Sequence of the second protein:
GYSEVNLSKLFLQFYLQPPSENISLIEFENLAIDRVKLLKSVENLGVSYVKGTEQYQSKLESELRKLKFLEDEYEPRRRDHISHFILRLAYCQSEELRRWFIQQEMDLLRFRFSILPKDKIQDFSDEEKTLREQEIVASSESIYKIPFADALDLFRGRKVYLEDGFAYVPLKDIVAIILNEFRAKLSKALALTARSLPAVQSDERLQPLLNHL

This data describes a binding interaction between two proteins.

Interface contacts:
Residue R216 in the first protein is in contact with residue A184 in the second protein (closest heavy-atom distance 5.0 Å).
Residue E190 in the first protein contacts residue R214 in the second protein (closest heavy-atom distance 3.0 Å).
Residue I188 in the first protein interacts with residue F204 in the second protein (closest heavy-atom distance 3.6 Å).
Residue L194 in the first protein contacts residue R214 in the second protein (closest heavy-atom distance 3.4 Å).
Residue I211 in the first protein is in contact with residue S185 in the second protein (closest heavy-atom distance 4.6 Å).
Residue P213 in the first protein interacts with residue S185 in the second protein (closest heavy-atom distance 3.0 Å).
Residue H212 in the first protein contacts residue K215 in the second protein (closest heavy-atom distance 4.5 Å).
Residue Y191 in the first protein contacts residue F211 in the second protein (closest heavy-atom distance 3.2 Å).
Residue K150 in the first protein is in contact with residue D220 in the second protein (closest heavy-atom distance 4.2 Å).
Residue F153 in the first protein contacts residue F211 in the second protein (closest heavy-atom distance 4.2 Å).
Residue F153 in the first protein is in contact with residue L218 in the second protein (closest heavy-atom distance 3.9 Å).
Residue A183 in the first protein contacts residue L208 in the second protein (closest heavy-atom distance 3.2 Å).
Residue L180 in the first protein is in contact with residue A205 in the second protein (closest heavy-atom distance 4.6 Å).
Residue V184 in the first protein contacts residue L208 in the second protein (closest heavy-atom distance 3.9 Å).
Residue I211 in the first protein contacts residue A184 in the second protein (closest heavy-atom distance 3.2 Å).
Residue F153 in the first protein interacts with residue D220 in the second protein (closest heavy-atom distance 3.5 Å).
Residue E151 in the first protein interacts with residue D220 in the second protein (closest heavy-atom distance 2.5 Å).
Residue E151 in the first protein contacts residue E219 in the second protein (closest heavy-atom distance 3.5 Å).
Residue Y191 in the first protein interacts with residue R212 in the second protein (closest heavy-atom distance 4.3 Å).
Residue F214 in the first protein is in contact with residue R214 in the second protein (closest heavy-atom distance 4.0 Å).
Residue F153 in the first protein is in contact with residue F204 in the second protein (closest heavy-atom distance 3.5 Å).
Residue G187 in the first protein interacts with residue F211 in the second protein (closest heavy-atom distance 3.4 Å).
Residue F153 in the first protein contacts residue E219 in the second protein (closest heavy-atom distance 4.9 Å).
Residue I215 in the first protein interacts with residue R214 in the second protein (closest heavy-atom distance 4.3 Å).
Residue L180 in the first protein is in contact with residue F204 in the second protein (closest heavy-atom distance 4.2 Å).
Residue V184 in the first protein contacts residue F211 in the second protein (closest heavy-atom distance 4.2 Å).
Residue F153 in the first protein interacts with residue G221 in the second protein (closest heavy-atom distance 3.0 Å).
Residue E151 in the first protein is in contact with residue G221 in the second protein (closest heavy-atom distance 4.8 Å).
Residue G154 in the first protein interacts with residue D220 in the second protein (closest heavy-atom distance 3.0 Å).
Residue D152 in the first protein contacts residue D220 in the second protein (closest heavy-atom distance 3.2 Å).
Residue D152 in the first protein interacts with residue E219 in the second protein (closest heavy-atom distance 3.3 Å).
Residue H212 in the first protein interacts with residue R214 in the second protein (closest heavy-atom distance 3.5 Å).
Residue H212 in the first protein interacts with residue V216 in the second protein (closest heavy-atom distance 2.7 Å).
Residue D152 in the first protein is in contact with residue G221 in the second protein (closest heavy-atom distance 3.0 Å).
Residue Y191 in the first protein contacts residue L218 in the second protein (closest heavy-atom distance 3.7 Å).
Residue K196 in the first protein is in contact with residue R214 in the second protein (closest heavy-atom distance 3.8 Å).
Residue V184 in the first protein is in contact with residue F204 in the second protein (closest heavy-atom distance 3.3 Å).
Residue Y191 in the first protein interacts with residue R214 in the second protein (closest heavy-atom distance 2.8 Å).
Residue H212 in the first protein is in contact with residue A184 in the second protein (closest heavy-atom distance 3.6 Å).
Residue G187 in the first protein is in contact with residue R212 in the second protein (closest heavy-atom distance 3.4 Å).
Residue K210 in the first protein interacts with residue S186 in the second protein (closest heavy-atom distance 3.0 Å).
Residue K217 in the first protein contacts residue Y217 in the second protein (closest heavy-atom distance 4.6 Å).
Residue H212 in the first protein is in contact with residue S185 in the second protein (closest heavy-atom distance 3.5 Å).
Residue E190 in the first protein interacts with residue R212 in the second protein (closest heavy-atom distance 2.6 Å).
Residue F155 in the first protein is in contact with residue F204 in the second protein (closest heavy-atom distance 4.2 Å).
Residue I188 in the first protein interacts with residue F211 in the second protein (closest heavy-atom distance 3.4 Å).
Residue E151 in the first protein is in contact with residue L218 in the second protein (closest heavy-atom distance 4.9 Å).
Residue H212 in the first protein interacts with residue Y217 in the second protein (closest heavy-atom distance 4.5 Å).
Residue K210 in the first protein is in contact with residue V183 in the second protein (closest heavy-atom distance 3.2 Å).
Residue G187 in the first protein is in contact with residue L208 in the second protein (closest heavy-atom distance 3.6 Å).
Residue P213 in the first protein interacts with residue Y217 in the second protein (closest heavy-atom distance 4.4 Å).
Residue D152 in the first protein contacts residue F222 in the second protein (closest heavy-atom distance 4.3 Å).
Residue S193 in the first protein is in contact with residue R214 in the second protein (closest heavy-atom distance 2.4 Å).
Residue P213 in the first protein is in contact with residue A184 in the second protein (closest heavy-atom distance 4.1 Å).
Residue V184 in the first protein interacts with residue A205 in the second protein (closest heavy-atom distance 3.9 Å).
Residue D152 in the first protein interacts with residue L218 in the second protein (closest heavy-atom distance 3.6 Å).
Residue L192 in the first protein interacts with residue R214 in the second protein (closest heavy-atom distance 3.6 Å).
Residue G154 in the first protein is in contact with residue G221 in the second protein (closest heavy-atom distance 3.4 Å).
Residue P213 in the first protein interacts with residue E181 in the second protein (closest heavy-atom distance 3.2 Å).
Residue K210 in the first protein is in contact with residue A184 in the second protein (closest heavy-atom distance 4.1 Å).

Sequence of the first protein:
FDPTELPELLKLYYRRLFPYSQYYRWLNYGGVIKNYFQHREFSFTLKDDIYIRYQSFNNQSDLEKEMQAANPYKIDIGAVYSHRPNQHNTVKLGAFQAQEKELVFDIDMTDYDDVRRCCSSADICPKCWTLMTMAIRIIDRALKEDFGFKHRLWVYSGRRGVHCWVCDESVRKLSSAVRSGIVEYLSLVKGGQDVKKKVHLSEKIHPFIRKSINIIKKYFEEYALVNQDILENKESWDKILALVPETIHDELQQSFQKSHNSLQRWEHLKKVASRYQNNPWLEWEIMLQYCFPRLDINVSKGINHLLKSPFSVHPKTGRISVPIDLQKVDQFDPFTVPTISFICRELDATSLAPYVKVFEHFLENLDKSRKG